Residue-level contacts at the interface:
Residue R133 in protein 1 interacts with residue T210 in protein 2 (closest heavy-atom distance 3.8 Å).
Residue T204 in protein 1 is in contact with residue S208 in protein 2 (closest heavy-atom distance 4.5 Å).
Residue Q207 in protein 1 contacts residue Q207 in protein 2 (closest heavy-atom distance 2.9 Å).
Residue F163 in protein 1 is in contact with residue L209 in protein 2 (closest heavy-atom distance 3.4 Å).
Residue R133 in protein 1 is in contact with residue L209 in protein 2 (closest heavy-atom distance 4.6 Å).
Residue I241 in protein 1 is in contact with residue T210 in protein 2 (closest heavy-atom distance 4.5 Å).
Residue R175 in protein 1 is in contact with residue L166 in protein 2 (closest heavy-atom distance 4.8 Å).
Residue E347 in protein 1 contacts residue T210 in protein 2 (closest heavy-atom distance 4.7 Å).
Residue L209 in protein 1 interacts with residue G135 in protein 2 (closest heavy-atom distance 3.5 Å).
Residue T210 in protein 1 is in contact with residue R133 in protein 2 (closest heavy-atom distance 3.5 Å).
Residue T210 in protein 1 is in contact with residue V134 in protein 2 (closest heavy-atom distance 4.2 Å).
Residue V173 in protein 1 interacts with residue L166 in protein 2 (closest heavy-atom distance 3.9 Å).
Residue L209 in protein 1 is in contact with residue V134 in protein 2 (closest heavy-atom distance 3.9 Å).
Residue M206 in protein 1 contacts residue M206 in protein 2 (closest heavy-atom distance 3.7 Å).
Residue M206 in protein 1 interacts with residue T164 in protein 2 (closest heavy-atom distance 3.7 Å).
Residue L166 in protein 1 is in contact with residue T164 in protein 2 (closest heavy-atom distance 4.0 Å).
Residue L166 in protein 1 interacts with residue V173 in protein 2 (closest heavy-atom distance 4.1 Å).
Residue T210 in protein 1 contacts residue G135 in protein 2 (closest heavy-atom distance 4.1 Å).
Residue S208 in protein 1 is in contact with residue A205 in protein 2 (closest heavy-atom distance 3.7 Å).
Residue Q207 in protein 1 contacts residue M206 in protein 2 (closest heavy-atom distance 3.2 Å).
Residue T204 in protein 1 contacts residue R175 in protein 2 (closest heavy-atom distance 4.0 Å).
Residue A168 in protein 1 is in contact with residue R175 in protein 2 (closest heavy-atom distance 4.0 Å).
Residue S208 in protein 1 contacts residue T204 in protein 2 (closest heavy-atom distance 4.8 Å).
Residue M206 in protein 1 interacts with residue S208 in protein 2 (closest heavy-atom distance 3.9 Å).
Residue A205 in protein 1 interacts with residue S208 in protein 2 (closest heavy-atom distance 3.6 Å).
Residue L166 in protein 1 interacts with residue R175 in protein 2 (closest heavy-atom distance 3.3 Å).
Residue L209 in protein 1 is in contact with residue Q207 in protein 2 (closest heavy-atom distance 3.7 Å).
Residue R175 in protein 1 is in contact with residue M206 in protein 2 (closest heavy-atom distance 3.8 Å).
Residue L209 in protein 1 interacts with residue M206 in protein 2 (closest heavy-atom distance 4.1 Å).
Residue V134 in protein 1 is in contact with residue L209 in protein 2 (closest heavy-atom distance 3.6 Å).
Residue L209 in protein 1 is in contact with residue A205 in protein 2 (closest heavy-atom distance 2.8 Å).
Residue Q207 in protein 1 is in contact with residue L209 in protein 2 (closest heavy-atom distance 3.7 Å).
Residue L209 in protein 1 contacts residue F163 in protein 2 (closest heavy-atom distance 4.3 Å).
Residue T210 in protein 1 interacts with residue A205 in protein 2 (closest heavy-atom distance 4.7 Å).
Residue I241 in protein 1 interacts with residue L209 in protein 2 (closest heavy-atom distance 4.5 Å).
Residue T164 in protein 1 interacts with residue M206 in protein 2 (closest heavy-atom distance 4.0 Å).
Residue M206 in protein 1 interacts with residue Q207 in protein 2 (closest heavy-atom distance 3.3 Å).
Residue M206 in protein 1 contacts residue L209 in protein 2 (closest heavy-atom distance 4.4 Å).
Residue S208 in protein 1 interacts with residue Q207 in protein 2 (closest heavy-atom distance 5.0 Å).
Residue Q207 in protein 1 contacts residue A205 in protein 2 (closest heavy-atom distance 4.4 Å).
Residue R175 in protein 1 contacts residue A168 in protein 2 (closest heavy-atom distance 4.8 Å).
Residue A205 in protein 1 contacts residue Q207 in protein 2 (closest heavy-atom distance 4.2 Å).
Residue T210 in protein 1 interacts with residue I241 in protein 2 (closest heavy-atom distance 4.2 Å).
Residue A205 in protein 1 interacts with residue L209 in protein 2 (closest heavy-atom distance 3.0 Å).
Residue S208 in protein 1 interacts with residue M206 in protein 2 (closest heavy-atom distance 4.1 Å).
Residue G135 in protein 1 is in contact with residue L209 in protein 2 (closest heavy-atom distance 3.6 Å).

These two protein chains interact to form a complex.

Sequence of protein 2:
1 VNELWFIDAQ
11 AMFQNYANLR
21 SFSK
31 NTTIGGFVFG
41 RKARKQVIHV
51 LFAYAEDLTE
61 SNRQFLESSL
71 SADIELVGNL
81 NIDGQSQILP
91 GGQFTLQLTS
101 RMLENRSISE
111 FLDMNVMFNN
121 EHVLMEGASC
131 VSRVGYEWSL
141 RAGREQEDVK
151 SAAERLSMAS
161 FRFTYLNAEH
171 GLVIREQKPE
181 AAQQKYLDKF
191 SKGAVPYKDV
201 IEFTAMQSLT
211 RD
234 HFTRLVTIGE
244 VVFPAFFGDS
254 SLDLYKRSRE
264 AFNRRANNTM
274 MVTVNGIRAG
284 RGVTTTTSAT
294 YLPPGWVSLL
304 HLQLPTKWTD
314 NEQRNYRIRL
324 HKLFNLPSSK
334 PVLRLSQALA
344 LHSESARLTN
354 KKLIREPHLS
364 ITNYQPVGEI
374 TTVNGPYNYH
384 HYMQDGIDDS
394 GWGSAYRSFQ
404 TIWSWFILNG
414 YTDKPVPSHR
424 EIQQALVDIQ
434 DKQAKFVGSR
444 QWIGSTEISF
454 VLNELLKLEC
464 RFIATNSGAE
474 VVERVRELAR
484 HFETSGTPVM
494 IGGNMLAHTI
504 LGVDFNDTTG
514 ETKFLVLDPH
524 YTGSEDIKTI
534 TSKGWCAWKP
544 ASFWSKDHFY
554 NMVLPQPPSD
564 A

Sequence of protein 1:
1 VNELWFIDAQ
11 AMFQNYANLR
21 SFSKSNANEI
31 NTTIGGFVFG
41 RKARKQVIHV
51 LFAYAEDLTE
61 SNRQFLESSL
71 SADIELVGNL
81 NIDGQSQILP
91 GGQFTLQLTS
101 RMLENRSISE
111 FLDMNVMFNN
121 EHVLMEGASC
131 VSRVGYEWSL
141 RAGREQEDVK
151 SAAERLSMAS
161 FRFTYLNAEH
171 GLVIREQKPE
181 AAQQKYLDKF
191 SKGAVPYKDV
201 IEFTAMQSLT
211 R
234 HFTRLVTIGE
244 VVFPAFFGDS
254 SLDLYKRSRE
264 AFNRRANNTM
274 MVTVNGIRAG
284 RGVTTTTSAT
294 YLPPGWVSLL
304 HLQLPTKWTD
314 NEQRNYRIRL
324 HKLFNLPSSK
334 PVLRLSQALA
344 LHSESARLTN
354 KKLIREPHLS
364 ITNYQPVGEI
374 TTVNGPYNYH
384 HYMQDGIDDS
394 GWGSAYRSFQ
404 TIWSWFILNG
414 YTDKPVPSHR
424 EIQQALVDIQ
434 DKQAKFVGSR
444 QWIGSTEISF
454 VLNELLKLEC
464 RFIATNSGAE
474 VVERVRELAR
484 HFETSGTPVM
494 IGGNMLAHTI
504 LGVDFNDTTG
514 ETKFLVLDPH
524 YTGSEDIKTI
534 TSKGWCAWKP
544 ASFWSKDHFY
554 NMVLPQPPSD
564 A